Sequence of chain B:
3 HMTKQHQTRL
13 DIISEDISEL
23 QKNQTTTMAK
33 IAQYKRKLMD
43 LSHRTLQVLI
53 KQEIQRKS

Sequence of chain A:
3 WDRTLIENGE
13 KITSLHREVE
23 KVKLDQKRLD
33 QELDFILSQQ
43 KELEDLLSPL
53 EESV

This data describes a binding interaction between two proteins.

Residue-level contacts at the interface:
Residue Q26 in chain B is in contact with residue D27 in chain A (closest heavy-atom distance 3.2 Å).
Residue S44 in chain B is in contact with residue Q41 in chain A (closest heavy-atom distance 3.5 Å).
Residue Q23 in chain B is in contact with residue K23 in chain A (closest heavy-atom distance 2.7 Å).
Residue I33 in chain B contacts residue L31 in chain A (closest heavy-atom distance 4.7 Å).
Residue M30 in chain B is in contact with residue R30 in chain A (closest heavy-atom distance 4.5 Å).
Residue I19 in chain B is in contact with residue V21 in chain A (closest heavy-atom distance 3.5 Å).
Residue T47 in chain B interacts with residue L45 in chain A (closest heavy-atom distance 2.9 Å).
Residue K37 in chain B contacts residue I38 in chain A (closest heavy-atom distance 3.8 Å).
Residue L12 in chain B is in contact with residue N10 in chain A (closest heavy-atom distance 3.6 Å).
Residue L40 in chain B interacts with residue L45 in chain A (closest heavy-atom distance 4.0 Å).
Residue L40 in chain B contacts residue I38 in chain A (closest heavy-atom distance 4.5 Å).
Residue Q9 in chain B is in contact with residue K13 in chain A (closest heavy-atom distance 3.6 Å).
Residue I19 in chain B is in contact with residue E20 in chain A (closest heavy-atom distance 3.2 Å).
Residue Y36 in chain B is in contact with residue I38 in chain A (closest heavy-atom distance 4.2 Å).
Residue I19 in chain B contacts residue L17 in chain A (closest heavy-atom distance 4.0 Å).
Residue Q26 in chain B interacts with residue Q28 in chain A (closest heavy-atom distance 2.7 Å).
Residue V50 in chain B contacts residue L52 in chain A (closest heavy-atom distance 4.0 Å).
Residue I15 in chain B interacts with residue L17 in chain A (closest heavy-atom distance 3.9 Å).
Residue H3 in chain B contacts residue L7 in chain A (closest heavy-atom distance 4.9 Å).
Residue L51 in chain B interacts with residue L48 in chain A (closest heavy-atom distance 4.6 Å).
Residue Q26 in chain B contacts residue V24 in chain A (closest heavy-atom distance 3.0 Å).
Residue L40 in chain B interacts with residue Q41 in chain A (closest heavy-atom distance 3.4 Å).
Residue L51 in chain B interacts with residue L52 in chain A (closest heavy-atom distance 3.3 Å).
Residue Q26 in chain B is in contact with residue L31 in chain A (closest heavy-atom distance 4.0 Å).
Residue Q9 in chain B contacts residue T6 in chain A (closest heavy-atom distance 4.5 Å).
Residue Q54 in chain B interacts with residue V56 in chain A (closest heavy-atom distance 3.3 Å).
Residue Q23 in chain B interacts with residue V24 in chain A (closest heavy-atom distance 4.1 Å).
Residue D13 in chain B contacts residue K13 in chain A (closest heavy-atom distance 3.1 Å).
Residue K37 in chain B interacts with residue E34 in chain A (closest heavy-atom distance 3.0 Å).
Residue T47 in chain B contacts residue L49 in chain A (closest heavy-atom distance 3.4 Å).
Residue L12 in chain B is in contact with residue L17 in chain A (closest heavy-atom distance 3.5 Å).
Residue L12 in chain B contacts residue I14 in chain A (closest heavy-atom distance 3.4 Å).
Residue L43 in chain B interacts with residue L45 in chain A (closest heavy-atom distance 3.5 Å).
Residue L40 in chain B is in contact with residue Q42 in chain A (closest heavy-atom distance 3.8 Å).
Residue S16 in chain B is in contact with residue L17 in chain A (closest heavy-atom distance 3.7 Å).
Residue H8 in chain B interacts with residue N10 in chain A (closest heavy-atom distance 4.1 Å).
Residue Q23 in chain B contacts residue E20 in chain A (closest heavy-atom distance 3.1 Å).
Residue T5 in chain B interacts with residue W3 in chain A (closest heavy-atom distance 4.9 Å).
Residue T5 in chain B contacts residue L7 in chain A (closest heavy-atom distance 3.1 Å).
Residue H3 in chain B interacts with residue W3 in chain A (closest heavy-atom distance 4.9 Å).
Residue S44 in chain B contacts residue L45 in chain A (closest heavy-atom distance 3.9 Å).
Residue I33 in chain B is in contact with residue L35 in chain A (closest heavy-atom distance 4.0 Å).
Residue T5 in chain B interacts with residue T6 in chain A (closest heavy-atom distance 3.6 Å).
Residue M30 in chain B contacts residue L31 in chain A (closest heavy-atom distance 4.1 Å).
Residue I33 in chain B contacts residue E34 in chain A (closest heavy-atom distance 3.6 Å).
Residue I33 in chain B interacts with residue I38 in chain A (closest heavy-atom distance 4.2 Å).
Residue T29 in chain B is in contact with residue L31 in chain A (closest heavy-atom distance 4.7 Å).
Residue L22 in chain B interacts with residue V24 in chain A (closest heavy-atom distance 4.0 Å).
Residue I19 in chain B contacts residue V24 in chain A (closest heavy-atom distance 4.3 Å).
Residue L12 in chain B is in contact with residue K13 in chain A (closest heavy-atom distance 3.5 Å).
Residue T5 in chain B contacts residue N10 in chain A (closest heavy-atom distance 3.4 Å).
Residue Q9 in chain B is in contact with residue N10 in chain A (closest heavy-atom distance 3.5 Å).